Sequence of the second protein:
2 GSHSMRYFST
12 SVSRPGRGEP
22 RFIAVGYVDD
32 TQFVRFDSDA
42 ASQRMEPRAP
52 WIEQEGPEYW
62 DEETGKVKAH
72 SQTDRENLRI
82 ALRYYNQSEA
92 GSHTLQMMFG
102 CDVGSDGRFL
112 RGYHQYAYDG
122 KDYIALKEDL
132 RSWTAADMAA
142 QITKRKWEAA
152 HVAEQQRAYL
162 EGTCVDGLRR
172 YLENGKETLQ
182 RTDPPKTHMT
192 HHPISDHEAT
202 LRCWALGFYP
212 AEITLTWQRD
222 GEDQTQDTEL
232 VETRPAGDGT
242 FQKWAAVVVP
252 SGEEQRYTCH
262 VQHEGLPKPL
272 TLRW

Sequence of the first protein:
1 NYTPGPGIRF

These two protein chains interact to form a complex.

Interface contacts:
Residue E77 in the second protein interacts with residue R9 in the first protein (closest heavy-atom distance 2.8 Å).
Residue I143 in the second protein interacts with residue F10 in the first protein (closest heavy-atom distance 4.6 Å).
Residue Y8 in the second protein contacts residue N1 in the first protein (closest heavy-atom distance 3.0 Å).
Residue Y160 in the second protein contacts residue T3 in the first protein (closest heavy-atom distance 3.6 Å).
Residue K67 in the second protein contacts residue P4 in the first protein (closest heavy-atom distance 3.8 Å).
Residue T74 in the second protein is in contact with residue G7 in the first protein (closest heavy-atom distance 4.2 Å).
Residue S10 in the second protein contacts residue Y2 in the first protein (closest heavy-atom distance 4.3 Å).
Residue Y8 in the second protein contacts residue Y2 in the first protein (closest heavy-atom distance 3.5 Å).
Residue V153 in the second protein is in contact with residue I8 in the first protein (closest heavy-atom distance 3.7 Å).
Residue Y160 in the second protein is in contact with residue N1 in the first protein (closest heavy-atom distance 2.5 Å).
Residue A82 in the second protein contacts residue F10 in the first protein (closest heavy-atom distance 4.8 Å).
Residue Y160 in the second protein interacts with residue Y2 in the first protein (closest heavy-atom distance 3.5 Å).
Residue Q73 in the second protein interacts with residue R9 in the first protein (closest heavy-atom distance 4.2 Å).
Residue K147 in the second protein is in contact with residue F10 in the first protein (closest heavy-atom distance 2.9 Å).
Residue D167 in the second protein contacts residue N1 in the first protein (closest heavy-atom distance 4.8 Å).
Residue F100 in the second protein interacts with residue Y2 in the first protein (closest heavy-atom distance 3.6 Å).
Residue E64 in the second protein interacts with residue Y2 in the first protein (closest heavy-atom distance 2.8 Å).
Residue K67 in the second protein is in contact with residue N1 in the first protein (closest heavy-atom distance 4.0 Å).
Residue Y124 in the second protein is in contact with residue F10 in the first protein (closest heavy-atom distance 3.5 Å).
Residue A151 in the second protein contacts residue I8 in the first protein (closest heavy-atom distance 4.0 Å).
Residue Q157 in the second protein is in contact with residue P4 in the first protein (closest heavy-atom distance 4.5 Å).
Residue R171 in the second protein contacts residue N1 in the first protein (closest heavy-atom distance 3.2 Å).
Residue K147 in the second protein is in contact with residue I8 in the first protein (closest heavy-atom distance 4.8 Å).
Residue V68 in the second protein is in contact with residue Y2 in the first protein (closest heavy-atom distance 3.6 Å).
Residue Q157 in the second protein interacts with residue T3 in the first protein (closest heavy-atom distance 2.9 Å).
Residue Y85 in the second protein interacts with residue F10 in the first protein (closest heavy-atom distance 2.5 Å).
Residue F100 in the second protein is in contact with residue N1 in the first protein (closest heavy-atom distance 4.7 Å).
Residue Y117 in the second protein interacts with residue F10 in the first protein (closest heavy-atom distance 3.7 Å).
Residue N78 in the second protein is in contact with residue R9 in the first protein (closest heavy-atom distance 3.4 Å).
Residue K67 in the second protein interacts with residue T3 in the first protein (closest heavy-atom distance 3.5 Å).
Residue F34 in the second protein is in contact with residue N1 in the first protein (closest heavy-atom distance 4.8 Å).
Residue H71 in the second protein interacts with residue Y2 in the first protein (closest heavy-atom distance 2.6 Å).
Residue K147 in the second protein interacts with residue R9 in the first protein (closest heavy-atom distance 4.2 Å).
Residue Q156 in the second protein contacts residue I8 in the first protein (closest heavy-atom distance 4.9 Å).
Residue N78 in the second protein contacts residue I8 in the first protein (closest heavy-atom distance 4.9 Å).
Residue Y160 in the second protein is in contact with residue P4 in the first protein (closest heavy-atom distance 3.6 Å).
Residue W148 in the second protein interacts with residue R9 in the first protein (closest heavy-atom distance 3.2 Å).
Residue T144 in the second protein interacts with residue R9 in the first protein (closest heavy-atom distance 4.7 Å).
Residue T144 in the second protein contacts residue F10 in the first protein (closest heavy-atom distance 2.7 Å).
Residue W148 in the second protein interacts with residue I8 in the first protein (closest heavy-atom distance 3.1 Å).
Residue M46 in the second protein interacts with residue Y2 in the first protein (closest heavy-atom distance 3.8 Å).
Residue M6 in the second protein is in contact with residue N1 in the first protein (closest heavy-atom distance 3.7 Å).
Residue T164 in the second protein interacts with residue N1 in the first protein (closest heavy-atom distance 3.6 Å).
Residue W148 in the second protein interacts with residue F10 in the first protein (closest heavy-atom distance 3.8 Å).
Residue I81 in the second protein is in contact with residue F10 in the first protein (closest heavy-atom distance 3.5 Å).
Residue K67 in the second protein is in contact with residue G5 in the first protein (closest heavy-atom distance 4.8 Å).
Residue H115 in the second protein is in contact with residue T3 in the first protein (closest heavy-atom distance 4.8 Å).
Residue G168 in the second protein contacts residue N1 in the first protein (closest heavy-atom distance 3.2 Å).
Residue L96 in the second protein is in contact with residue F10 in the first protein (closest heavy-atom distance 3.8 Å).
Residue I81 in the second protein interacts with residue R9 in the first protein (closest heavy-atom distance 3.7 Å).
Residue E64 in the second protein interacts with residue N1 in the first protein (closest heavy-atom distance 3.1 Å).
Residue Y172 in the second protein contacts residue N1 in the first protein (closest heavy-atom distance 2.9 Å).
Residue A25 in the second protein contacts residue Y2 in the first protein (closest heavy-atom distance 3.7 Å).
Residue T74 in the second protein interacts with residue R9 in the first protein (closest heavy-atom distance 2.8 Å).
Residue K67 in the second protein interacts with residue Y2 in the first protein (closest heavy-atom distance 2.8 Å).
Residue F23 in the second protein is in contact with residue Y2 in the first protein (closest heavy-atom distance 3.9 Å).
Residue T74 in the second protein contacts residue I8 in the first protein (closest heavy-atom distance 4.8 Å).
Residue N78 in the second protein is in contact with residue F10 in the first protein (closest heavy-atom distance 2.9 Å).
Residue Y60 in the second protein is in contact with residue N1 in the first protein (closest heavy-atom distance 3.5 Å).
Residue F100 in the second protein contacts residue T3 in the first protein (closest heavy-atom distance 3.4 Å).